Sequence of the second protein:
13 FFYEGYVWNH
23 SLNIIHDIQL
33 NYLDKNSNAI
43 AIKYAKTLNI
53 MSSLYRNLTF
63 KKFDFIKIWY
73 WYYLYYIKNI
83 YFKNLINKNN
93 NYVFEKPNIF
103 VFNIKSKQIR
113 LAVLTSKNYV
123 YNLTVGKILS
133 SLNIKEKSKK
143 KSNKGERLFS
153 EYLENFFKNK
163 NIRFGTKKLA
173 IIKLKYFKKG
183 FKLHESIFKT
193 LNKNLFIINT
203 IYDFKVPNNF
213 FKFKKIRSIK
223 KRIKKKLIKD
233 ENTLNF

Residue-level contacts at the interface:
Residue N120 in the second protein contacts residue M1 in the first protein (closest heavy-atom distance 3.6 Å).
Residue I221 in the second protein is in contact with residue R57 in the first protein (closest heavy-atom distance 3.8 Å).
Residue R219 in the second protein contacts residue E60 in the first protein (closest heavy-atom distance 3.0 Å).
Residue L229 in the second protein interacts with residue H55 in the first protein (closest heavy-atom distance 3.7 Å).
Residue N201 in the second protein is in contact with residue E21 in the first protein (closest heavy-atom distance 3.8 Å).
Residue K181 in the second protein contacts residue K52 in the first protein (closest heavy-atom distance 3.3 Å).
Residue N201 in the second protein interacts with residue K20 in the first protein (closest heavy-atom distance 3.0 Å).
Residue Y204 in the second protein is in contact with residue V32 in the first protein (closest heavy-atom distance 3.5 Å).
Residue L185 in the second protein is in contact with residue R33 in the first protein (closest heavy-atom distance 3.5 Å).
Residue I218 in the second protein interacts with residue I61 in the first protein (closest heavy-atom distance 3.5 Å).
Residue F96 in the second protein interacts with residue P3 in the first protein (closest heavy-atom distance 3.8 Å).
Residue F212 in the second protein interacts with residue H49 in the first protein (closest heavy-atom distance 3.7 Å).
Residue K181 in the second protein interacts with residue Y40 in the first protein (closest heavy-atom distance 3.6 Å).
Residue D205 in the second protein contacts residue H17 in the first protein (closest heavy-atom distance 2.9 Å).
Residue K181 in the second protein contacts residue F51 in the first protein (closest heavy-atom distance 3.1 Å).
Residue F238 in the second protein contacts residue K37 in the first protein (closest heavy-atom distance 3.5 Å).
Residue F190 in the second protein contacts residue V32 in the first protein (closest heavy-atom distance 3.8 Å).
Residue I199 in the second protein contacts residue G25 in the first protein (closest heavy-atom distance 2.6 Å).
Residue L236 in the second protein contacts residue K54 in the first protein (closest heavy-atom distance 3.3 Å).
Residue K216 in the second protein interacts with residue I61 in the first protein (closest heavy-atom distance 3.1 Å).
Residue Y204 in the second protein interacts with residue E35 in the first protein (closest heavy-atom distance 3.1 Å).
Residue K98 in the second protein interacts with residue N2 in the first protein (closest heavy-atom distance 3.0 Å).
Residue F179 in the second protein interacts with residue Y40 in the first protein (closest heavy-atom distance 3.6 Å).
Residue Y204 in the second protein contacts residue K20 in the first protein (closest heavy-atom distance 3.5 Å).
Residue F212 in the second protein interacts with residue I50 in the first protein (closest heavy-atom distance 3.7 Å).
Residue T202 in the second protein contacts residue F19 in the first protein (closest heavy-atom distance 3.8 Å).
Residue L229 in the second protein interacts with residue M58 in the first protein (closest heavy-atom distance 3.3 Å).
Residue P99 in the second protein is in contact with residue F6 in the first protein (closest heavy-atom distance 3.7 Å).
Residue E233 in the second protein interacts with residue M58 in the first protein (closest heavy-atom distance 3.0 Å).
Residue K181 in the second protein is in contact with residue K54 in the first protein (closest heavy-atom distance 3.4 Å).
Residue I218 in the second protein interacts with residue E60 in the first protein (closest heavy-atom distance 3.3 Å).
Residue N201 in the second protein interacts with residue F19 in the first protein (closest heavy-atom distance 3.5 Å).
Residue N194 in the second protein contacts residue L27 in the first protein (closest heavy-atom distance 3.0 Å).
Residue I230 in the second protein interacts with residue M58 in the first protein (closest heavy-atom distance 3.8 Å).
Residue K217 in the second protein interacts with residue I61 in the first protein (closest heavy-atom distance 3.2 Å).
Residue K98 in the second protein interacts with residue M1 in the first protein (closest heavy-atom distance 3.2 Å).
Residue I218 in the second protein interacts with residue P62 in the first protein (closest heavy-atom distance 3.6 Å).
Residue V122 in the second protein is in contact with residue M1 in the first protein (closest heavy-atom distance 3.5 Å).
Residue N120 in the second protein is in contact with residue N2 in the first protein (closest heavy-atom distance 3.8 Å).
Residue I199 in the second protein contacts residue V22 in the first protein (closest heavy-atom distance 3.3 Å).
Residue T202 in the second protein contacts residue K20 in the first protein (closest heavy-atom distance 3.3 Å).
Residue F213 in the second protein interacts with residue Q67 in the first protein (closest heavy-atom distance 3.0 Å).
Residue I200 in the second protein contacts residue V22 in the first protein (closest heavy-atom distance 2.6 Å).
Residue K98 in the second protein contacts residue F6 in the first protein (closest heavy-atom distance 3.5 Å).
Residue I203 in the second protein contacts residue S13 in the first protein (closest heavy-atom distance 3.6 Å).
Residue I101 in the second protein is in contact with residue F9 in the first protein (closest heavy-atom distance 3.6 Å).
Residue F215 in the second protein interacts with residue I61 in the first protein (closest heavy-atom distance 3.5 Å).
Residue K175 in the second protein is in contact with residue F9 in the first protein (closest heavy-atom distance 3.9 Å).
Residue Y204 in the second protein interacts with residue Y18 in the first protein (closest heavy-atom distance 3.2 Å).
Residue F183 in the second protein contacts residue R33 in the first protein (closest heavy-atom distance 3.9 Å).
Residue E233 in the second protein is in contact with residue Y53 in the first protein (closest heavy-atom distance 3.3 Å).
Residue K217 in the second protein interacts with residue E60 in the first protein (closest heavy-atom distance 3.3 Å).
Residue I200 in the second protein is in contact with residue E21 in the first protein (closest heavy-atom distance 3.2 Å).
Residue F198 in the second protein interacts with residue G25 in the first protein (closest heavy-atom distance 3.7 Å).
Residue K181 in the second protein contacts residue Y53 in the first protein (closest heavy-atom distance 3.3 Å).
Residue F212 in the second protein interacts with residue I61 in the first protein (closest heavy-atom distance 3.1 Å).
Residue F206 in the second protein is in contact with residue V39 in the first protein (closest heavy-atom distance 3.6 Å).
Residue F179 in the second protein is in contact with residue F51 in the first protein (closest heavy-atom distance 3.5 Å).
Residue I203 in the second protein is in contact with residue Y18 in the first protein (closest heavy-atom distance 3.6 Å).
Residue I173 in the second protein interacts with residue F6 in the first protein (closest heavy-atom distance 3.8 Å).

Sequence of the first protein:
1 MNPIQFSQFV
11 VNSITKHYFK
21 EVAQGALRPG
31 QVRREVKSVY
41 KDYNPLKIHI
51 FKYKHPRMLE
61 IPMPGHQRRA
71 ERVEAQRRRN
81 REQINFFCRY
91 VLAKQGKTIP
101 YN

These two protein chains interact to form a complex.